Sequence of chain B:
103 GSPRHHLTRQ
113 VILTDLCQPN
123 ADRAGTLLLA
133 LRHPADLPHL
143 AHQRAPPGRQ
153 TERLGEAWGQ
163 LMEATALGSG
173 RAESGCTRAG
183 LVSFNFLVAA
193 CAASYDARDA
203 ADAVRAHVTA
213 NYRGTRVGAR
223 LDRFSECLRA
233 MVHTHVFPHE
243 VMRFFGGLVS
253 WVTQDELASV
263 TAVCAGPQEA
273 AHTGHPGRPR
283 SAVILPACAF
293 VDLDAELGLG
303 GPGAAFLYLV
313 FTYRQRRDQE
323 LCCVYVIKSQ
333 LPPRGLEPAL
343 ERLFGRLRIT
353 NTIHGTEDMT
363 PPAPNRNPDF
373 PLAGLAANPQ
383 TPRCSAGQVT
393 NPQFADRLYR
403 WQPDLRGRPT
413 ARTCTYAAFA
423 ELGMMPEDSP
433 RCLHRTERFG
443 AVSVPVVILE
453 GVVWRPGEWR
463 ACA

Sequence of chain A:
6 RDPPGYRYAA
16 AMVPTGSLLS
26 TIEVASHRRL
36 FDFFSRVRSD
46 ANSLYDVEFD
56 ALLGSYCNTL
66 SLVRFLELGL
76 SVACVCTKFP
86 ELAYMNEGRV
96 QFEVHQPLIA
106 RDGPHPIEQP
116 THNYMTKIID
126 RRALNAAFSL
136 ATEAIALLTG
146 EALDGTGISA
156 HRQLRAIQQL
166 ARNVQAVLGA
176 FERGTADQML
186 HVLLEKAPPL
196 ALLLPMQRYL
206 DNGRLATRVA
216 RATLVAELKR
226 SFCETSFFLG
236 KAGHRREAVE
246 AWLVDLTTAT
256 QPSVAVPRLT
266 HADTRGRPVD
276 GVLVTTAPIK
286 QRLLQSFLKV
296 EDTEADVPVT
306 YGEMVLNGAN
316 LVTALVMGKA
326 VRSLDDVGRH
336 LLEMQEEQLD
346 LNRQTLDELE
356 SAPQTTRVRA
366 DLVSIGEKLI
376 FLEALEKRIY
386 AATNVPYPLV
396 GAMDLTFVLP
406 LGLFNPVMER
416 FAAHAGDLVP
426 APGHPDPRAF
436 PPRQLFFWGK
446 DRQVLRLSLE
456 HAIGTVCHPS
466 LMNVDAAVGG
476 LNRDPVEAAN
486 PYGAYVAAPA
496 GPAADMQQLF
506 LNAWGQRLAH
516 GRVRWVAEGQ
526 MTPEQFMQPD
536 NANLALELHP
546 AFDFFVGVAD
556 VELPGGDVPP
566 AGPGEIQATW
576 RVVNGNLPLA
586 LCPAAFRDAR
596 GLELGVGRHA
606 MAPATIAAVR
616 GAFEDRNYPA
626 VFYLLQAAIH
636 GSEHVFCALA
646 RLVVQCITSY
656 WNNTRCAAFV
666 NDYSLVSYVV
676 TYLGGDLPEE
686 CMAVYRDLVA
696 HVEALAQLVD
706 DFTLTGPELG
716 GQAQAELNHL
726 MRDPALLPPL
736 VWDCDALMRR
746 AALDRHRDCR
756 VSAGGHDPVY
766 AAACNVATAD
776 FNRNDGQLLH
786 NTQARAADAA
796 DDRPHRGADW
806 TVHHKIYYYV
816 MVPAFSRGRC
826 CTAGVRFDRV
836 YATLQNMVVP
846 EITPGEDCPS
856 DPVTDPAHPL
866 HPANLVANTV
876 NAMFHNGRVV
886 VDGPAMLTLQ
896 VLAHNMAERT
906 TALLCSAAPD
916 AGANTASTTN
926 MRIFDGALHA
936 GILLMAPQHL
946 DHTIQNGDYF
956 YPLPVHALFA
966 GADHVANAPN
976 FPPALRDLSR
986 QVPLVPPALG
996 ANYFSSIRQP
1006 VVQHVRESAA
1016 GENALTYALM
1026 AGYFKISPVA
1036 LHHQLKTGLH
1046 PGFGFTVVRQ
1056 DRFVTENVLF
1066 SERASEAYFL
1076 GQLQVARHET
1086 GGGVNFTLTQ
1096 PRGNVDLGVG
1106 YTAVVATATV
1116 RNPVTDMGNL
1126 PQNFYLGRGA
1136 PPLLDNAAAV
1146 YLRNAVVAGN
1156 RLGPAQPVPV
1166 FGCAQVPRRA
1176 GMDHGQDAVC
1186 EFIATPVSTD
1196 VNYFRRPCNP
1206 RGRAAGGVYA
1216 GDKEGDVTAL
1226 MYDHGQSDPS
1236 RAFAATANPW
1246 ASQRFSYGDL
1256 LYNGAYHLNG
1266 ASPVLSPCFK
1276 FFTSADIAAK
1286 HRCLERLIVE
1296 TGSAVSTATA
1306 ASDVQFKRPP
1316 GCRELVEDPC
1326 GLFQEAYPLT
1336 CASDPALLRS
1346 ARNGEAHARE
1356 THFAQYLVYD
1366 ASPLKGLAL

Residue-level contacts at the interface:
Residue P1314 in chain A interacts with residue C178 in chain B (closest heavy-atom distance 4.7 Å).
Residue F1274 in chain A is in contact with residue L169 in chain B (closest heavy-atom distance 4.2 Å).
Residue P1315 in chain A interacts with residue T179 in chain B (closest heavy-atom distance 4.9 Å).
Residue F1166 in chain A contacts residue G157 in chain B (closest heavy-atom distance 3.3 Å).
Residue A88 in chain A contacts residue P278 in chain B (closest heavy-atom distance 3.7 Å).
Residue F1166 in chain A contacts residue E158 in chain B (closest heavy-atom distance 4.9 Å).
Residue G1265 in chain A contacts residue A174 in chain B (closest heavy-atom distance 5.0 Å).
Residue P1315 in chain A contacts residue G172 in chain B (closest heavy-atom distance 4.7 Å).
Residue C1168 in chain A interacts with residue S176 in chain B (closest heavy-atom distance 2.9 Å).
Residue G1316 in chain A is in contact with residue L259 in chain B (closest heavy-atom distance 3.3 Å).
Residue E1084 in chain A contacts residue H108 in chain B (closest heavy-atom distance 5.0 Å).
Residue T1092 in chain A contacts residue R111 in chain B (closest heavy-atom distance 4.4 Å).
Residue F1274 in chain A is in contact with residue S171 in chain B (closest heavy-atom distance 4.9 Å).
Residue H1083 in chain A contacts residue H107 in chain B (closest heavy-atom distance 3.9 Å).
Residue R1313 in chain A is in contact with residue S171 in chain B (closest heavy-atom distance 4.1 Å).
Residue F1166 in chain A is in contact with residue P140 in chain B (closest heavy-atom distance 3.5 Å).
Residue G1265 in chain A is in contact with residue E175 in chain B (closest heavy-atom distance 3.2 Å).
Residue G1259 in chain A interacts with residue L169 in chain B (closest heavy-atom distance 4.4 Å).
Residue A88 in chain A interacts with residue H277 in chain B (closest heavy-atom distance 3.7 Å).
Residue F1274 in chain A interacts with residue G172 in chain B (closest heavy-atom distance 4.6 Å).
Residue H1262 in chain A contacts residue E175 in chain B (closest heavy-atom distance 4.3 Å).
Residue A88 in chain A is in contact with residue G279 in chain B (closest heavy-atom distance 4.2 Å).
Residue V1165 in chain A is in contact with residue E154 in chain B (closest heavy-atom distance 3.3 Å).
Residue F1166 in chain A contacts residue A137 in chain B (closest heavy-atom distance 4.6 Å).
Residue V1165 in chain A interacts with residue P140 in chain B (closest heavy-atom distance 3.8 Å).
Residue F1166 in chain A is in contact with residue G161 in chain B (closest heavy-atom distance 4.3 Å).
Residue C1317 in chain A interacts with residue L259 in chain B (closest heavy-atom distance 4.3 Å).
Residue R1313 in chain A interacts with residue E258 in chain B (closest heavy-atom distance 3.7 Å).
Residue P1315 in chain A contacts residue G177 in chain B (closest heavy-atom distance 4.0 Å).
Residue H1262 in chain A contacts residue E165 in chain B (closest heavy-atom distance 3.3 Å).
Residue P1315 in chain A is in contact with residue A174 in chain B (closest heavy-atom distance 3.5 Å).
Residue F1166 in chain A contacts residue W160 in chain B (closest heavy-atom distance 3.6 Å).
Residue R1318 in chain A interacts with residue D257 in chain B (closest heavy-atom distance 4.6 Å).
Residue F1166 in chain A is in contact with residue P136 in chain B (closest heavy-atom distance 3.4 Å).
Residue D1281 in chain A is in contact with residue G170 in chain B (closest heavy-atom distance 4.0 Å).
Residue P1314 in chain A is in contact with residue G177 in chain B (closest heavy-atom distance 4.8 Å).
Residue V1165 in chain A contacts residue E158 in chain B (closest heavy-atom distance 4.0 Å).
Residue P1315 in chain A contacts residue S176 in chain B (closest heavy-atom distance 4.5 Å).
Residue A88 in chain A contacts residue G276 in chain B (closest heavy-atom distance 4.3 Å).
Residue T1085 in chain A interacts with residue L109 in chain B (closest heavy-atom distance 4.9 Å).
Residue V1165 in chain A is in contact with residue G157 in chain B (closest heavy-atom distance 4.7 Å).
Residue G1316 in chain A contacts residue E258 in chain B (closest heavy-atom distance 4.5 Å).
Residue R1318 in chain A contacts residue Q256 in chain B (closest heavy-atom distance 3.8 Å).
Residue C1168 in chain A interacts with residue E175 in chain B (closest heavy-atom distance 3.6 Å).
Residue G1316 in chain A interacts with residue L115 in chain B (closest heavy-atom distance 5.0 Å).
Residue A1266 in chain A is in contact with residue E175 in chain B (closest heavy-atom distance 3.8 Å).
Residue Y89 in chain A contacts residue G279 in chain B (closest heavy-atom distance 3.5 Å).
Residue D1281 in chain A interacts with residue S171 in chain B (closest heavy-atom distance 4.3 Å).
Residue P1315 in chain A contacts residue E258 in chain B (closest heavy-atom distance 3.8 Å).
Residue H1083 in chain A interacts with residue L109 in chain B (closest heavy-atom distance 3.2 Å).
Residue K1312 in chain A is in contact with residue A174 in chain B (closest heavy-atom distance 3.7 Å).
Residue R1313 in chain A contacts residue G172 in chain B (closest heavy-atom distance 4.6 Å).
Residue P1315 in chain A interacts with residue R173 in chain B (closest heavy-atom distance 3.2 Å).
Residue R1313 in chain A interacts with residue A174 in chain B (closest heavy-atom distance 4.1 Å).
Residue R1133 in chain A contacts residue E165 in chain B (closest heavy-atom distance 3.3 Å).
Residue H1083 in chain A is in contact with residue H108 in chain B (closest heavy-atom distance 4.0 Å).
Residue Y89 in chain A is in contact with residue P278 in chain B (closest heavy-atom distance 3.5 Å).
Residue G1316 in chain A is in contact with residue R173 in chain B (closest heavy-atom distance 3.5 Å).

These two protein chains interact to form a complex.